Sequence of protein 1:
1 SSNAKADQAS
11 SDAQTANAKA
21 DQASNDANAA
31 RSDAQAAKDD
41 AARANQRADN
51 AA

This data describes a binding interaction between two proteins.

Residue-level contacts at the interface:
Residue K38 in protein 1 is in contact with residue D33 in protein 2 (closest heavy-atom distance 3.2 Å).
Residue R31 in protein 1 contacts residue A30 in protein 2 (closest heavy-atom distance 3.7 Å).
Residue S10 in protein 1 is in contact with residue A9 in protein 2 (closest heavy-atom distance 3.6 Å).
Residue K38 in protein 1 interacts with residue D40 in protein 2 (closest heavy-atom distance 4.7 Å).
Residue A20 in protein 1 contacts residue A20 in protein 2 (closest heavy-atom distance 3.7 Å).
Residue A34 in protein 1 is in contact with residue A37 in protein 2 (closest heavy-atom distance 4.3 Å).
Residue A9 in protein 1 interacts with residue A9 in protein 2 (closest heavy-atom distance 3.8 Å).
Residue S24 in protein 1 is in contact with residue K19 in protein 2 (closest heavy-atom distance 4.6 Å).
Residue N17 in protein 1 interacts with residue A13 in protein 2 (closest heavy-atom distance 4.8 Å).
Residue N3 in protein 1 is in contact with residue N3 in protein 2 (closest heavy-atom distance 2.8 Å).
Residue A13 in protein 1 is in contact with residue A9 in protein 2 (closest heavy-atom distance 3.7 Å).
Residue A13 in protein 1 contacts residue D12 in protein 2 (closest heavy-atom distance 3.8 Å).
Residue A13 in protein 1 is in contact with residue A16 in protein 2 (closest heavy-atom distance 4.5 Å).
Residue D7 in protein 1 interacts with residue K5 in protein 2 (closest heavy-atom distance 2.8 Å).
Residue N45 in protein 1 interacts with residue D40 in protein 2 (closest heavy-atom distance 3.0 Å).
Residue A6 in protein 1 contacts residue A9 in protein 2 (closest heavy-atom distance 4.5 Å).
Residue A13 in protein 1 is in contact with residue A13 in protein 2 (closest heavy-atom distance 3.8 Å).
Residue K38 in protein 1 contacts residue A36 in protein 2 (closest heavy-atom distance 4.3 Å).
Residue A34 in protein 1 is in contact with residue A30 in protein 2 (closest heavy-atom distance 3.5 Å).
Residue D49 in protein 1 contacts residue R47 in protein 2 (closest heavy-atom distance 2.8 Å).
Residue A34 in protein 1 is in contact with residue A34 in protein 2 (closest heavy-atom distance 3.7 Å).
Residue N28 in protein 1 is in contact with residue D26 in protein 2 (closest heavy-atom distance 4.8 Å).
Residue A41 in protein 1 contacts residue D40 in protein 2 (closest heavy-atom distance 3.4 Å).
Residue A23 in protein 1 contacts residue A23 in protein 2 (closest heavy-atom distance 3.7 Å).
Residue N17 in protein 1 contacts residue D12 in protein 2 (closest heavy-atom distance 3.0 Å).
Residue A20 in protein 1 contacts residue K19 in protein 2 (closest heavy-atom distance 3.7 Å).
Residue Q35 in protein 1 is in contact with residue D33 in protein 2 (closest heavy-atom distance 4.1 Å).
Residue R31 in protein 1 is in contact with residue N25 in protein 2 (closest heavy-atom distance 4.5 Å).
Residue A27 in protein 1 interacts with residue A27 in protein 2 (closest heavy-atom distance 3.7 Å).
Residue A41 in protein 1 is in contact with residue A44 in protein 2 (closest heavy-atom distance 4.8 Å).
Residue A20 in protein 1 contacts residue A16 in protein 2 (closest heavy-atom distance 3.7 Å).
Residue A16 in protein 1 contacts residue A16 in protein 2 (closest heavy-atom distance 3.8 Å).
Residue A30 in protein 1 is in contact with residue A30 in protein 2 (closest heavy-atom distance 3.8 Å).
Residue R31 in protein 1 interacts with residue D26 in protein 2 (closest heavy-atom distance 2.8 Å).
Residue N17 in protein 1 interacts with residue K19 in protein 2 (closest heavy-atom distance 2.8 Å).
Residue A37 in protein 1 is in contact with residue A37 in protein 2 (closest heavy-atom distance 3.6 Å).
Residue A6 in protein 1 contacts residue K5 in protein 2 (closest heavy-atom distance 4.0 Å).
Residue N45 in protein 1 contacts residue R43 in protein 2 (closest heavy-atom distance 3.2 Å).
Residue R31 in protein 1 is in contact with residue A29 in protein 2 (closest heavy-atom distance 3.9 Å).
Residue A27 in protein 1 interacts with residue D26 in protein 2 (closest heavy-atom distance 3.8 Å).
Residue N17 in protein 1 is in contact with residue A16 in protein 2 (closest heavy-atom distance 3.2 Å).
Residue A48 in protein 1 is in contact with residue R47 in protein 2 (closest heavy-atom distance 3.7 Å).
Residue A27 in protein 1 is in contact with residue A30 in protein 2 (closest heavy-atom distance 4.5 Å).
Residue A41 in protein 1 is in contact with residue A37 in protein 2 (closest heavy-atom distance 3.8 Å).
Residue A6 in protein 1 contacts residue A6 in protein 2 (closest heavy-atom distance 3.8 Å).
Residue A41 in protein 1 contacts residue A41 in protein 2 (closest heavy-atom distance 3.6 Å).
Residue A20 in protein 1 is in contact with residue A23 in protein 2 (closest heavy-atom distance 4.4 Å).
Residue N45 in protein 1 interacts with residue R47 in protein 2 (closest heavy-atom distance 3.0 Å).
Residue A27 in protein 1 is in contact with residue A23 in protein 2 (closest heavy-atom distance 3.5 Å).
Residue S10 in protein 1 contacts residue K5 in protein 2 (closest heavy-atom distance 3.8 Å).
Residue A6 in protein 1 contacts residue N3 in protein 2 (closest heavy-atom distance 3.8 Å).
Residue A42 in protein 1 interacts with residue D40 in protein 2 (closest heavy-atom distance 3.3 Å).
Residue N45 in protein 1 is in contact with residue A44 in protein 2 (closest heavy-atom distance 3.5 Å).
Residue D21 in protein 1 contacts residue K19 in protein 2 (closest heavy-atom distance 2.9 Å).
Residue N3 in protein 1 contacts residue K5 in protein 2 (closest heavy-atom distance 3.5 Å).
Residue A34 in protein 1 is in contact with residue D33 in protein 2 (closest heavy-atom distance 3.8 Å).
Residue S24 in protein 1 is in contact with residue A23 in protein 2 (closest heavy-atom distance 3.6 Å).
Residue K38 in protein 1 interacts with residue A37 in protein 2 (closest heavy-atom distance 3.5 Å).
Residue A44 in protein 1 interacts with residue A44 in protein 2 (closest heavy-atom distance 4.0 Å).
Residue N17 in protein 1 interacts with residue T15 in protein 2 (closest heavy-atom distance 3.6 Å).

Sequence of protein 2:
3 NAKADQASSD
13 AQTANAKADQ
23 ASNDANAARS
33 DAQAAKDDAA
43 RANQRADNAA